Sequence of protein 1:
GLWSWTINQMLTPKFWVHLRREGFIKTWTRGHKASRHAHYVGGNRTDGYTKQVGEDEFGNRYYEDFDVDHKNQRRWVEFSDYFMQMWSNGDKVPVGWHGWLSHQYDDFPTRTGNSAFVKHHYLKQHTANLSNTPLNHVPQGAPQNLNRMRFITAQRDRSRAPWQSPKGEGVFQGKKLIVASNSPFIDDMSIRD

Residue-level contacts at the interface:
Residue N706 in protein 2 is in contact with residue M190 in protein 1 (closest heavy-atom distance 3.8 Å).
Residue R309 in protein 2 is in contact with residue F173 in protein 1 (closest heavy-atom distance 3.6 Å).
Residue Y573 in protein 2 is in contact with residue K177 in protein 1 (closest heavy-atom distance 3.2 Å).
Residue A699 in protein 2 contacts residue F186 in protein 1 (closest heavy-atom distance 3.8 Å).
Residue T703 in protein 2 is in contact with residue D189 in protein 1 (closest heavy-atom distance 3.8 Å).
Residue M307 in protein 2 contacts residue S166 in protein 1 (closest heavy-atom distance 3.1 Å).
Residue N314 in protein 2 interacts with residue P167 in protein 1 (closest heavy-atom distance 3.8 Å).
Residue K299 in protein 2 is in contact with residue A162 in protein 1 (closest heavy-atom distance 2.6 Å).
Residue A558 in protein 2 contacts residue K176 in protein 1 (closest heavy-atom distance 2.9 Å).
Residue P555 in protein 2 interacts with residue K176 in protein 1 (closest heavy-atom distance 3.3 Å).
Residue Y572 in protein 2 is in contact with residue K176 in protein 1 (closest heavy-atom distance 3.3 Å).
Residue R300 in protein 2 is in contact with residue A162 in protein 1 (closest heavy-atom distance 3.5 Å).
Residue Y315 in protein 2 interacts with residue P167 in protein 1 (closest heavy-atom distance 3.2 Å).
Residue N304 in protein 2 interacts with residue P163 in protein 1 (closest heavy-atom distance 3.5 Å).
Residue E270 in protein 2 is in contact with residue S160 in protein 1 (closest heavy-atom distance 3.6 Å).
Residue G567 in protein 2 is in contact with residue W164 in protein 1 (closest heavy-atom distance 3.1 Å).
Residue Y573 in protein 2 interacts with residue K176 in protein 1 (closest heavy-atom distance 3.6 Å).
Residue D312 in protein 2 interacts with residue G171 in protein 1 (closest heavy-atom distance 3.0 Å).
Residue Y572 in protein 2 is in contact with residue W164 in protein 1 (closest heavy-atom distance 3.4 Å).
Residue D575 in protein 2 interacts with residue K176 in protein 1 (closest heavy-atom distance 3.0 Å).
Residue I303 in protein 2 is in contact with residue W164 in protein 1 (closest heavy-atom distance 4.0 Å).
Residue D312 in protein 2 is in contact with residue F173 in protein 1 (closest heavy-atom distance 3.7 Å).
Residue Y572 in protein 2 is in contact with residue P167 in protein 1 (closest heavy-atom distance 3.7 Å).
Residue A556 in protein 2 contacts residue K176 in protein 1 (closest heavy-atom distance 3.6 Å).
Residue Y572 in protein 2 contacts residue V180 in protein 1 (closest heavy-atom distance 3.5 Å).
Residue V604 in protein 2 interacts with residue R161 in protein 1 (closest heavy-atom distance 3.9 Å).
Residue K299 in protein 2 contacts residue S160 in protein 1 (closest heavy-atom distance 3.3 Å).
Residue N314 in protein 2 interacts with residue K168 in protein 1 (closest heavy-atom distance 3.2 Å).
Residue Y315 in protein 2 contacts residue K168 in protein 1 (closest heavy-atom distance 3.1 Å).
Residue H707 in protein 2 is in contact with residue R193 in protein 1 (closest heavy-atom distance 3.6 Å).
Residue P551 in protein 2 interacts with residue Q174 in protein 1 (closest heavy-atom distance 3.3 Å).
Residue R302 in protein 2 is in contact with residue A162 in protein 1 (closest heavy-atom distance 3.1 Å).
Residue P607 in protein 2 contacts residue R161 in protein 1 (closest heavy-atom distance 3.7 Å).
Residue Y572 in protein 2 contacts residue L178 in protein 1 (closest heavy-atom distance 3.0 Å).
Residue Y572 in protein 2 interacts with residue K177 in protein 1 (closest heavy-atom distance 3.4 Å).
Residue Y315 in protein 2 is in contact with residue L178 in protein 1 (closest heavy-atom distance 4.0 Å).
Residue R302 in protein 2 interacts with residue P163 in protein 1 (closest heavy-atom distance 3.4 Å).
Residue P269 in protein 2 is in contact with residue R161 in protein 1 (closest heavy-atom distance 3.3 Å).
Residue M307 in protein 2 interacts with residue W164 in protein 1 (closest heavy-atom distance 3.6 Å).
Residue K299 in protein 2 is in contact with residue R161 in protein 1 (closest heavy-atom distance 3.4 Å).
Residue D312 in protein 2 interacts with residue G169 in protein 1 (closest heavy-atom distance 3.5 Å).
Residue Y315 in protein 2 contacts residue S166 in protein 1 (closest heavy-atom distance 3.6 Å).
Residue F710 in protein 2 contacts residue M190 in protein 1 (closest heavy-atom distance 4.0 Å).
Residue N314 in protein 2 contacts residue G169 in protein 1 (closest heavy-atom distance 3.5 Å).
Residue K311 in protein 2 interacts with residue F173 in protein 1 (closest heavy-atom distance 3.3 Å).
Residue Q301 in protein 2 contacts residue A162 in protein 1 (closest heavy-atom distance 3.1 Å).
Residue H707 in protein 2 contacts residue M190 in protein 1 (closest heavy-atom distance 3.6 Å).
Residue V696 in protein 2 contacts residue F186 in protein 1 (closest heavy-atom distance 4.0 Å).
Residue G313 in protein 2 is in contact with residue L178 in protein 1 (closest heavy-atom distance 3.4 Å).
Residue K700 in protein 2 contacts residue F186 in protein 1 (closest heavy-atom distance 3.6 Å).
Residue R309 in protein 2 interacts with residue K176 in protein 1 (closest heavy-atom distance 2.8 Å).
Residue V560 in protein 2 is in contact with residue K176 in protein 1 (closest heavy-atom distance 3.9 Å).
Residue G313 in protein 2 is in contact with residue G169 in protein 1 (closest heavy-atom distance 3.6 Å).
Residue G313 in protein 2 is in contact with residue P167 in protein 1 (closest heavy-atom distance 3.9 Å).
Residue E569 in protein 2 is in contact with residue K177 in protein 1 (closest heavy-atom distance 2.5 Å).
Residue R302 in protein 2 interacts with residue W164 in protein 1 (closest heavy-atom distance 2.7 Å).
Residue E270 in protein 2 interacts with residue R159 in protein 1 (closest heavy-atom distance 3.1 Å).
Residue D312 in protein 2 is in contact with residue E170 in protein 1 (closest heavy-atom distance 3.4 Å).
Residue G313 in protein 2 interacts with residue F173 in protein 1 (closest heavy-atom distance 3.7 Å).
Residue Q301 in protein 2 contacts residue W164 in protein 1 (closest heavy-atom distance 3.6 Å).

This data describes a binding interaction between two proteins.

Sequence of protein 2:
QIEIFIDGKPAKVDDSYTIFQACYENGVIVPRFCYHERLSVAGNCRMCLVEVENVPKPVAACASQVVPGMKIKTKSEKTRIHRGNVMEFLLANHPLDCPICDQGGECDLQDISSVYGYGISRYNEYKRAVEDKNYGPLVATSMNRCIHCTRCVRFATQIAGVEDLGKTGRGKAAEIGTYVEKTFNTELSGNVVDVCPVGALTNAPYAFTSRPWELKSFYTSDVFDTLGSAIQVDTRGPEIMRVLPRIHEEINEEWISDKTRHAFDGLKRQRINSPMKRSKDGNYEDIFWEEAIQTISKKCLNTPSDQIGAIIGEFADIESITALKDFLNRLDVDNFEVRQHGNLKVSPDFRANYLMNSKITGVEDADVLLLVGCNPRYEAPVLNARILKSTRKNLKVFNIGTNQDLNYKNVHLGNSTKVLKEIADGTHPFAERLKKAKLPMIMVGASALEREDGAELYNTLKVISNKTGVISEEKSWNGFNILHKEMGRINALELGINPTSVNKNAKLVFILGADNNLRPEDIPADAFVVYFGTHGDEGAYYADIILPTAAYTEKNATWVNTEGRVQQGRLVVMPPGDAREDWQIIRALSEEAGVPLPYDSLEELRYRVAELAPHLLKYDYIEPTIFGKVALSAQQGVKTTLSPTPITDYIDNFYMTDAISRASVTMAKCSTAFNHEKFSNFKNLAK